Sequence of protein 1:
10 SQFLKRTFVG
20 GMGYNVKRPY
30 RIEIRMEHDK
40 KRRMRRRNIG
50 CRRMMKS

Sequence of protein 2:
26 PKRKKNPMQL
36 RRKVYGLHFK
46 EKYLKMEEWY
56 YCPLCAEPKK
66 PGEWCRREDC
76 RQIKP

Residue-level contacts at the interface:
Residue K47 in protein 2 contacts residue L13 in protein 1 (closest heavy-atom distance 3.7 Å).
Residue E46 in protein 2 interacts with residue L13 in protein 1 (closest heavy-atom distance 4.9 Å).
Residue H43 in protein 2 is in contact with residue T16 in protein 1 (closest heavy-atom distance 3.2 Å).
Residue K47 in protein 2 interacts with residue V18 in protein 1 (closest heavy-atom distance 3.4 Å).
Residue H43 in protein 2 contacts residue F12 in protein 1 (closest heavy-atom distance 3.9 Å).
Residue H43 in protein 2 interacts with residue V18 in protein 1 (closest heavy-atom distance 3.4 Å).
Residue L42 in protein 2 contacts residue F12 in protein 1 (closest heavy-atom distance 4.2 Å).
Residue E46 in protein 2 interacts with residue F12 in protein 1 (closest heavy-atom distance 3.1 Å).
Residue H43 in protein 2 contacts residue L13 in protein 1 (closest heavy-atom distance 3.8 Å).

The following describes two proteins that form a bound complex.